Sequence of chain B:
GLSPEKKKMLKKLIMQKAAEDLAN

These two protein chains interact to form a complex.

Residue-level contacts at the interface:
Residue M48 in chain A is in contact with residue L2 in chain B (closest heavy-atom distance 3.8 Å).
Residue L16 in chain A contacts residue A18 in chain B (closest heavy-atom distance 4.0 Å).
Residue L36 in chain A is in contact with residue Q16 in chain B (closest heavy-atom distance 4.7 Å).
Residue L4 in chain A interacts with residue M15 in chain B (closest heavy-atom distance 4.5 Å).
Residue D38 in chain A contacts residue M9 in chain B (closest heavy-atom distance 4.7 Å).
Residue M69 in chain A interacts with residue K11 in chain B (closest heavy-atom distance 3.4 Å).
Residue M48 in chain A interacts with residue K6 in chain B (closest heavy-atom distance 3.6 Å).
Residue V15 in chain A is in contact with residue L22 in chain B (closest heavy-atom distance 4.0 Å).
Residue M48 in chain A contacts residue M9 in chain B (closest heavy-atom distance 4.4 Å).
Residue F65 in chain A interacts with residue I14 in chain B (closest heavy-atom distance 3.7 Å).
Residue C67 in chain A interacts with residue K7 in chain B (closest heavy-atom distance 4.9 Å).
Residue L68 in chain A contacts residue I14 in chain B (closest heavy-atom distance 3.6 Å).
Residue N47 in chain A is in contact with residue L2 in chain B (closest heavy-atom distance 3.6 Å).
Residue L40 in chain A is in contact with residue M9 in chain B (closest heavy-atom distance 4.1 Å).
Residue G37 in chain A interacts with residue L13 in chain B (closest heavy-atom distance 3.9 Å).
Residue L36 in chain A is in contact with residue L13 in chain B (closest heavy-atom distance 3.8 Å).
Residue E8 in chain A contacts residue M15 in chain B (closest heavy-atom distance 3.7 Å).
Residue I32 in chain A is in contact with residue I14 in chain B (closest heavy-atom distance 4.3 Å).
Residue L68 in chain A is in contact with residue L10 in chain B (closest heavy-atom distance 3.7 Å).
Residue S71 in chain A interacts with residue K11 in chain B (closest heavy-atom distance 4.1 Å).
Residue L29 in chain A interacts with residue I14 in chain B (closest heavy-atom distance 3.8 Å).
Residue V15 in chain A contacts residue D21 in chain B (closest heavy-atom distance 3.6 Å).
Residue S71 in chain A interacts with residue K7 in chain B (closest heavy-atom distance 2.6 Å).
Residue L16 in chain A is in contact with residue D21 in chain B (closest heavy-atom distance 4.4 Å).
Residue L16 in chain A contacts residue I14 in chain B (closest heavy-atom distance 3.7 Å).
Residue A12 in chain A contacts residue A18 in chain B (closest heavy-atom distance 4.0 Å).
Residue V15 in chain A contacts residue K17 in chain B (closest heavy-atom distance 4.9 Å).
Residue L36 in chain A contacts residue E20 in chain B (closest heavy-atom distance 4.7 Å).
Residue M69 in chain A interacts with residue I14 in chain B (closest heavy-atom distance 4.3 Å).
Residue L40 in chain A contacts residue K6 in chain B (closest heavy-atom distance 3.7 Å).
Residue A12 in chain A contacts residue M15 in chain B (closest heavy-atom distance 3.9 Å).
Residue L36 in chain A is in contact with residue K17 in chain B (closest heavy-atom distance 4.5 Å).
Residue M69 in chain A interacts with residue M15 in chain B (closest heavy-atom distance 3.8 Å).
Residue L33 in chain A interacts with residue L10 in chain B (closest heavy-atom distance 4.0 Å).
Residue N47 in chain A contacts residue G1 in chain B (closest heavy-atom distance 3.9 Å).
Residue E51 in chain A contacts residue L2 in chain B (closest heavy-atom distance 3.4 Å).
Residue V15 in chain A contacts residue A18 in chain B (closest heavy-atom distance 3.5 Å).
Residue M48 in chain A contacts residue L10 in chain B (closest heavy-atom distance 3.9 Å).
Residue T52 in chain A interacts with residue L10 in chain B (closest heavy-atom distance 3.4 Å).
Residue I32 in chain A is in contact with residue K17 in chain B (closest heavy-atom distance 3.5 Å).
Residue G37 in chain A is in contact with residue M9 in chain B (closest heavy-atom distance 4.8 Å).
Residue E11 in chain A contacts residue L22 in chain B (closest heavy-atom distance 3.6 Å).
Residue E51 in chain A interacts with residue G1 in chain B (closest heavy-atom distance 4.2 Å).
Residue K18 in chain A contacts residue D21 in chain B (closest heavy-atom distance 2.7 Å).
Residue L16 in chain A is in contact with residue K17 in chain B (closest heavy-atom distance 3.8 Å).
Residue D73 in chain A interacts with residue K7 in chain B (closest heavy-atom distance 3.0 Å).
Residue E44 in chain A interacts with residue K6 in chain B (closest heavy-atom distance 3.5 Å).
Residue L33 in chain A contacts residue L13 in chain B (closest heavy-atom distance 4.0 Å).
Residue L29 in chain A interacts with residue L10 in chain B (closest heavy-atom distance 4.6 Å).
Residue W31 in chain A interacts with residue K17 in chain B (closest heavy-atom distance 4.3 Å).
Residue E51 in chain A contacts residue L10 in chain B (closest heavy-atom distance 4.5 Å).
Residue L68 in chain A is in contact with residue K11 in chain B (closest heavy-atom distance 3.9 Å).
Residue I32 in chain A contacts residue L13 in chain B (closest heavy-atom distance 3.6 Å).
Residue E51 in chain A is in contact with residue K7 in chain B (closest heavy-atom distance 3.9 Å).
Residue L68 in chain A interacts with residue K7 in chain B (closest heavy-atom distance 3.9 Å).

Sequence of chain A:
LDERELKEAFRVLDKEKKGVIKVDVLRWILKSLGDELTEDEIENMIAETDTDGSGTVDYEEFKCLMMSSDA